Sequence of protein 1:
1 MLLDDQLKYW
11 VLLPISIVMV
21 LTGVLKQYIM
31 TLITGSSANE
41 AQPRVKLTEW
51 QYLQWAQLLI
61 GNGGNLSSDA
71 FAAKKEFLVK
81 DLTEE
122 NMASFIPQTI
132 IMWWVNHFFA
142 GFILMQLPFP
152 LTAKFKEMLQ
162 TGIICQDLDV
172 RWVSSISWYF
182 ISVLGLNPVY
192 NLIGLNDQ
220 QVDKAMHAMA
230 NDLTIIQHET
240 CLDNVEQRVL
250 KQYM

The following describes two proteins that form a bound complex.

Sequence of protein 2:
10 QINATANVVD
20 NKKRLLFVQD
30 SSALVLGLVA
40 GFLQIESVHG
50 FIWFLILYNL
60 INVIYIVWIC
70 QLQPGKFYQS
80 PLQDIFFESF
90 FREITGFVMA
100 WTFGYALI

Residue-level contacts at the interface:
Residue P189 in protein 1 is in contact with residue E92 in protein 2 (closest heavy-atom distance 3.6 Å).
Residue L193 in protein 1 contacts residue L33 in protein 2 (closest heavy-atom distance 3.7 Å).
Residue I182 in protein 1 is in contact with residue M98 in protein 2 (closest heavy-atom distance 3.7 Å).
Residue M146 in protein 1 interacts with residue T101 in protein 2 (closest heavy-atom distance 4.2 Å).
Residue P151 in protein 1 is in contact with residue S46 in protein 2 (closest heavy-atom distance 3.6 Å).
Residue G186 in protein 1 interacts with residue M98 in protein 2 (closest heavy-atom distance 2.4 Å).
Residue P189 in protein 1 is in contact with residue G95 in protein 2 (closest heavy-atom distance 4.0 Å).
Residue I182 in protein 1 is in contact with residue T101 in protein 2 (closest heavy-atom distance 3.5 Å).
Residue G186 in protein 1 contacts residue L33 in protein 2 (closest heavy-atom distance 4.7 Å).
Residue Q147 in protein 1 interacts with residue Y104 in protein 2 (closest heavy-atom distance 3.4 Å).
Residue N192 in protein 1 interacts with residue F26 in protein 2 (closest heavy-atom distance 4.1 Å).
Residue K8 in protein 1 is in contact with residue L106 in protein 2 (closest heavy-atom distance 4.6 Å).
Residue P189 in protein 1 contacts residue R91 in protein 2 (closest heavy-atom distance 4.0 Å).
Residue N188 in protein 1 contacts residue R91 in protein 2 (closest heavy-atom distance 2.9 Å).
Residue P149 in protein 1 contacts residue W100 in protein 2 (closest heavy-atom distance 3.5 Å).
Residue P149 in protein 1 interacts with residue S46 in protein 2 (closest heavy-atom distance 2.9 Å).
Residue L148 in protein 1 is in contact with residue Y104 in protein 2 (closest heavy-atom distance 3.9 Å).
Residue L13 in protein 1 is in contact with residue F102 in protein 2 (closest heavy-atom distance 3.6 Å).
Residue K8 in protein 1 is in contact with residue A105 in protein 2 (closest heavy-atom distance 2.6 Å).
Residue L12 in protein 1 interacts with residue F102 in protein 2 (closest heavy-atom distance 4.2 Å).
Residue I182 in protein 1 contacts residue V97 in protein 2 (closest heavy-atom distance 4.3 Å).
Residue P189 in protein 1 interacts with residue L33 in protein 2 (closest heavy-atom distance 3.8 Å).
Residue F150 in protein 1 interacts with residue F50 in protein 2 (closest heavy-atom distance 4.1 Å).
Residue F150 in protein 1 interacts with residue V97 in protein 2 (closest heavy-atom distance 3.7 Å).
Residue L13 in protein 1 is in contact with residue L106 in protein 2 (closest heavy-atom distance 4.8 Å).
Residue L193 in protein 1 is in contact with residue S30 in protein 2 (closest heavy-atom distance 3.4 Å).
Residue L185 in protein 1 interacts with residue T94 in protein 2 (closest heavy-atom distance 3.2 Å).
Residue R172 in protein 1 interacts with residue Y104 in protein 2 (closest heavy-atom distance 3.5 Å).
Residue V190 in protein 1 is in contact with residue M98 in protein 2 (closest heavy-atom distance 3.3 Å).
Residue W179 in protein 1 is in contact with residue F102 in protein 2 (closest heavy-atom distance 3.7 Å).
Residue R172 in protein 1 is in contact with residue E45 in protein 2 (closest heavy-atom distance 3.9 Å).
Residue P149 in protein 1 interacts with residue T101 in protein 2 (closest heavy-atom distance 3.7 Å).
Residue F150 in protein 1 contacts residue T101 in protein 2 (closest heavy-atom distance 3.9 Å).
Residue Y9 in protein 1 interacts with residue L106 in protein 2 (closest heavy-atom distance 3.9 Å).
Residue G186 in protein 1 is in contact with residue G95 in protein 2 (closest heavy-atom distance 3.7 Å).
Residue F150 in protein 1 is in contact with residue S46 in protein 2 (closest heavy-atom distance 3.7 Å).
Residue F150 in protein 1 contacts residue W100 in protein 2 (closest heavy-atom distance 3.6 Å).
Residue N192 in protein 1 contacts residue R91 in protein 2 (closest heavy-atom distance 3.4 Å).
Residue P149 in protein 1 interacts with residue Y104 in protein 2 (closest heavy-atom distance 3.6 Å).
Residue N192 in protein 1 is in contact with residue L25 in protein 2 (closest heavy-atom distance 3.1 Å).
Residue L187 in protein 1 interacts with residue M98 in protein 2 (closest heavy-atom distance 3.5 Å).
Residue G186 in protein 1 interacts with residue T94 in protein 2 (closest heavy-atom distance 3.5 Å).
Residue M146 in protein 1 contacts residue A105 in protein 2 (closest heavy-atom distance 3.6 Å).
Residue S16 in protein 1 contacts residue F102 in protein 2 (closest heavy-atom distance 4.7 Å).
Residue N192 in protein 1 is in contact with residue D29 in protein 2 (closest heavy-atom distance 2.8 Å).
Residue L12 in protein 1 contacts residue L106 in protein 2 (closest heavy-atom distance 3.8 Å).
Residue W179 in protein 1 contacts residue M98 in protein 2 (closest heavy-atom distance 3.5 Å).
Residue S183 in protein 1 contacts residue M98 in protein 2 (closest heavy-atom distance 3.7 Å).
Residue D198 in protein 1 interacts with residue R91 in protein 2 (closest heavy-atom distance 2.4 Å).
Residue L148 in protein 1 interacts with residue T101 in protein 2 (closest heavy-atom distance 4.0 Å).
Residue P149 in protein 1 interacts with residue E45 in protein 2 (closest heavy-atom distance 3.3 Å).
Residue P189 in protein 1 interacts with residue D29 in protein 2 (closest heavy-atom distance 3.3 Å).
Residue V190 in protein 1 is in contact with residue L33 in protein 2 (closest heavy-atom distance 3.7 Å).
Residue D198 in protein 1 is in contact with residue L25 in protein 2 (closest heavy-atom distance 4.1 Å).
Residue L193 in protein 1 contacts residue F26 in protein 2 (closest heavy-atom distance 3.6 Å).
Residue N188 in protein 1 is in contact with residue D29 in protein 2 (closest heavy-atom distance 4.5 Å).
Residue P149 in protein 1 contacts residue I44 in protein 2 (closest heavy-atom distance 3.6 Å).
Residue W179 in protein 1 is in contact with residue T101 in protein 2 (closest heavy-atom distance 3.1 Å).
Residue L12 in protein 1 contacts residue A105 in protein 2 (closest heavy-atom distance 3.7 Å).
Residue L193 in protein 1 is in contact with residue D29 in protein 2 (closest heavy-atom distance 3.9 Å).